This data describes a binding interaction between two proteins.

Contacts between the two chains:
Residue Y160 in the second protein contacts residue F1 in the first protein (closest heavy-atom distance 2.7 Å).
Residue E64 in the second protein contacts residue F1 in the first protein (closest heavy-atom distance 3.4 Å).
Residue T144 in the second protein contacts residue N9 in the first protein (closest heavy-atom distance 4.6 Å).
Residue K67 in the second protein is in contact with residue Y2 in the first protein (closest heavy-atom distance 2.9 Å).
Residue Q157 in the second protein interacts with residue Y4 in the first protein (closest heavy-atom distance 4.0 Å).
Residue K67 in the second protein is in contact with residue F1 in the first protein (closest heavy-atom distance 3.7 Å).
Residue W148 in the second protein interacts with residue A8 in the first protein (closest heavy-atom distance 4.0 Å).
Residue T144 in the second protein interacts with residue F10 in the first protein (closest heavy-atom distance 2.7 Å).
Residue M6 in the second protein is in contact with residue F1 in the first protein (closest heavy-atom distance 4.0 Å).
Residue Y160 in the second protein contacts residue Y4 in the first protein (closest heavy-atom distance 3.5 Å).
Residue I143 in the second protein interacts with residue F10 in the first protein (closest heavy-atom distance 4.7 Å).
Residue F100 in the second protein is in contact with residue Y2 in the first protein (closest heavy-atom distance 3.7 Å).
Residue Y124 in the second protein interacts with residue F10 in the first protein (closest heavy-atom distance 3.7 Å).
Residue T74 in the second protein interacts with residue N9 in the first protein (closest heavy-atom distance 3.7 Å).
Residue E64 in the second protein is in contact with residue Y2 in the first protein (closest heavy-atom distance 2.8 Å).
Residue I125 in the second protein contacts residue F10 in the first protein (closest heavy-atom distance 4.8 Å).
Residue K147 in the second protein is in contact with residue N9 in the first protein (closest heavy-atom distance 3.7 Å).
Residue S10 in the second protein interacts with residue Y2 in the first protein (closest heavy-atom distance 4.2 Å).
Residue Q157 in the second protein interacts with residue R3 in the first protein (closest heavy-atom distance 4.1 Å).
Residue D167 in the second protein is in contact with residue F1 in the first protein (closest heavy-atom distance 4.5 Å).
Residue Y172 in the second protein contacts residue F1 in the first protein (closest heavy-atom distance 2.8 Å).
Residue I81 in the second protein contacts residue N9 in the first protein (closest heavy-atom distance 3.7 Å).
Residue Q156 in the second protein contacts residue Y4 in the first protein (closest heavy-atom distance 2.9 Å).
Residue K67 in the second protein interacts with residue Y4 in the first protein (closest heavy-atom distance 4.0 Å).
Residue K147 in the second protein is in contact with residue F10 in the first protein (closest heavy-atom distance 2.8 Å).
Residue T164 in the second protein is in contact with residue F1 in the first protein (closest heavy-atom distance 3.7 Å).
Residue N78 in the second protein interacts with residue N9 in the first protein (closest heavy-atom distance 3.2 Å).
Residue Y8 in the second protein is in contact with residue F1 in the first protein (closest heavy-atom distance 3.3 Å).
Residue Y85 in the second protein is in contact with residue F10 in the first protein (closest heavy-atom distance 2.7 Å).
Residue H71 in the second protein is in contact with residue R3 in the first protein (closest heavy-atom distance 3.2 Å).
Residue Y160 in the second protein contacts residue Y2 in the first protein (closest heavy-atom distance 3.6 Å).
Residue H71 in the second protein is in contact with residue Y2 in the first protein (closest heavy-atom distance 2.6 Å).
Residue R171 in the second protein contacts residue F1 in the first protein (closest heavy-atom distance 4.0 Å).
Residue Y60 in the second protein interacts with residue F1 in the first protein (closest heavy-atom distance 3.6 Å).
Residue Y117 in the second protein contacts residue F10 in the first protein (closest heavy-atom distance 3.6 Å).
Residue W148 in the second protein is in contact with residue F10 in the first protein (closest heavy-atom distance 3.9 Å).
Residue Y117 in the second protein interacts with residue R3 in the first protein (closest heavy-atom distance 3.7 Å).
Residue F100 in the second protein is in contact with residue F1 in the first protein (closest heavy-atom distance 4.8 Å).
Residue E77 in the second protein contacts residue N9 in the first protein (closest heavy-atom distance 3.6 Å).
Residue V68 in the second protein contacts residue Y2 in the first protein (closest heavy-atom distance 3.6 Å).
Residue H115 in the second protein interacts with residue R3 in the first protein (closest heavy-atom distance 4.0 Å).
Residue N78 in the second protein is in contact with residue F10 in the first protein (closest heavy-atom distance 2.9 Å).
Residue Y160 in the second protein interacts with residue R3 in the first protein (closest heavy-atom distance 3.6 Å).
Residue K67 in the second protein contacts residue R3 in the first protein (closest heavy-atom distance 3.5 Å).
Residue A159 in the second protein interacts with residue Y4 in the first protein (closest heavy-atom distance 4.2 Å).
Residue M98 in the second protein contacts residue R3 in the first protein (closest heavy-atom distance 3.4 Å).
Residue G168 in the second protein is in contact with residue F1 in the first protein (closest heavy-atom distance 3.4 Å).
Residue Y8 in the second protein contacts residue Y2 in the first protein (closest heavy-atom distance 3.5 Å).
Residue V153 in the second protein is in contact with residue A8 in the first protein (closest heavy-atom distance 4.0 Å).
Residue F100 in the second protein interacts with residue R3 in the first protein (closest heavy-atom distance 3.6 Å).
Residue L96 in the second protein interacts with residue F10 in the first protein (closest heavy-atom distance 3.8 Å).
Residue F23 in the second protein interacts with residue Y2 in the first protein (closest heavy-atom distance 3.9 Å).
Residue M46 in the second protein is in contact with residue Y2 in the first protein (closest heavy-atom distance 3.7 Å).
Residue T74 in the second protein interacts with residue A8 in the first protein (closest heavy-atom distance 3.7 Å).
Residue I81 in the second protein interacts with residue F10 in the first protein (closest heavy-atom distance 3.5 Å).
Residue D75 in the second protein is in contact with residue R3 in the first protein (closest heavy-atom distance 4.8 Å).
Residue N78 in the second protein interacts with residue A8 in the first protein (closest heavy-atom distance 3.9 Å).
Residue A25 in the second protein contacts residue Y2 in the first protein (closest heavy-atom distance 3.9 Å).
Residue W148 in the second protein contacts residue N9 in the first protein (closest heavy-atom distance 3.0 Å).
Residue A82 in the second protein contacts residue F10 in the first protein (closest heavy-atom distance 4.6 Å).

Sequence of the second protein:
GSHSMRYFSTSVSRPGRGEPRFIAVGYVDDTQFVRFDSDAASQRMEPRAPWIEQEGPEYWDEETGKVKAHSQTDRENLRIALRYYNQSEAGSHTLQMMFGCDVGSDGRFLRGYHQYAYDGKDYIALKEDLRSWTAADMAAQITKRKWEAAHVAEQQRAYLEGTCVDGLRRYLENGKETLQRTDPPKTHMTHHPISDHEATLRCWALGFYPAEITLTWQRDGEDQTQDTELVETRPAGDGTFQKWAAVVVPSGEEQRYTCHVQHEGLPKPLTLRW

Sequence of the first protein:
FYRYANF